Sequence of chain B:
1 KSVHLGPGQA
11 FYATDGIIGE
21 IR

These two protein chains interact to form a complex.

Sequence of chain A:
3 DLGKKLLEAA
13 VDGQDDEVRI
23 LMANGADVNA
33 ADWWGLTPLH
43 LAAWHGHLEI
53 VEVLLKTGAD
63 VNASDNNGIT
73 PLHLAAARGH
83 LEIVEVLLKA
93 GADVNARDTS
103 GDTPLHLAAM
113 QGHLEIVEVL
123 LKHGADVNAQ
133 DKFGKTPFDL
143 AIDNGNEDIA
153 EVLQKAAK

Residue-level contacts at the interface:
Residue Q113 in chain A contacts residue F11 in chain B (closest heavy-atom distance 4.5 Å).
Residue V13 in chain A is in contact with residue R22 in chain B (closest heavy-atom distance 4.2 Å).
Residue L76 in chain A interacts with residue T14 in chain B (closest heavy-atom distance 4.0 Å).
Residue I71 in chain A contacts residue F11 in chain B (closest heavy-atom distance 3.7 Å).
Residue W46 in chain A is in contact with residue I18 in chain B (closest heavy-atom distance 3.3 Å).
Residue W36 in chain A is in contact with residue I17 in chain B (closest heavy-atom distance 3.7 Å).
Residue W46 in chain A interacts with residue G19 in chain B (closest heavy-atom distance 4.4 Å).
Residue R80 in chain A is in contact with residue D15 in chain B (closest heavy-atom distance 3.1 Å).
Residue D133 in chain A is in contact with residue P7 in chain B (closest heavy-atom distance 3.5 Å).
Residue K137 in chain A contacts residue P7 in chain B (closest heavy-atom distance 3.9 Å).
Residue M112 in chain A contacts residue G8 in chain B (closest heavy-atom distance 3.8 Å).
Residue F135 in chain A interacts with residue P7 in chain B (closest heavy-atom distance 3.4 Å).
Residue L38 in chain A contacts residue T14 in chain B (closest heavy-atom distance 3.9 Å).
Residue M112 in chain A contacts residue P7 in chain B (closest heavy-atom distance 3.8 Å).
Residue S102 in chain A is in contact with residue Q9 in chain B (closest heavy-atom distance 3.4 Å).
Residue M112 in chain A interacts with residue Y12 in chain B (closest heavy-atom distance 3.8 Å).
Residue S102 in chain A interacts with residue A10 in chain B (closest heavy-atom distance 2.9 Å).
Residue W46 in chain A interacts with residue D15 in chain B (closest heavy-atom distance 2.8 Å).
Residue N69 in chain A is in contact with residue I17 in chain B (closest heavy-atom distance 4.1 Å).
Residue N69 in chain A interacts with residue T14 in chain B (closest heavy-atom distance 2.8 Å).
Residue L43 in chain A contacts residue I18 in chain B (closest heavy-atom distance 3.7 Å).
Residue L76 in chain A is in contact with residue F11 in chain B (closest heavy-atom distance 4.0 Å).
Residue I71 in chain A contacts residue T14 in chain B (closest heavy-atom distance 3.7 Å).
Residue L142 in chain A is in contact with residue P7 in chain B (closest heavy-atom distance 3.5 Å).
Residue D104 in chain A is in contact with residue G8 in chain B (closest heavy-atom distance 2.8 Å).
Residue D100 in chain A contacts residue F11 in chain B (closest heavy-atom distance 4.1 Å).
Residue Q113 in chain A interacts with residue Y12 in chain B (closest heavy-atom distance 2.7 Å).
Residue I71 in chain A interacts with residue A10 in chain B (closest heavy-atom distance 3.9 Å).
Residue H47 in chain A interacts with residue R22 in chain B (closest heavy-atom distance 3.0 Å).
Residue D104 in chain A contacts residue Q9 in chain B (closest heavy-atom distance 4.4 Å).
Residue L109 in chain A interacts with residue F11 in chain B (closest heavy-atom distance 3.8 Å).
Residue T101 in chain A contacts residue A10 in chain B (closest heavy-atom distance 3.6 Å).
Residue F135 in chain A is in contact with residue G6 in chain B (closest heavy-atom distance 3.2 Å).
Residue D104 in chain A contacts residue G6 in chain B (closest heavy-atom distance 4.9 Å).
Residue L38 in chain A interacts with residue I17 in chain B (closest heavy-atom distance 3.8 Å).
Residue F135 in chain A interacts with residue Q9 in chain B (closest heavy-atom distance 3.7 Å).
Residue N69 in chain A interacts with residue A10 in chain B (closest heavy-atom distance 3.6 Å).
Residue L43 in chain A contacts residue I21 in chain B (closest heavy-atom distance 4.7 Å).
Residue V13 in chain A is in contact with residue I18 in chain B (closest heavy-atom distance 4.2 Å).
Residue A79 in chain A is in contact with residue F11 in chain B (closest heavy-atom distance 3.3 Å).
Residue D100 in chain A is in contact with residue A10 in chain B (closest heavy-atom distance 3.6 Å).
Residue W46 in chain A is in contact with residue R22 in chain B (closest heavy-atom distance 3.3 Å).
Residue D104 in chain A interacts with residue P7 in chain B (closest heavy-atom distance 3.8 Å).
Residue H75 in chain A is in contact with residue F11 in chain B (closest heavy-atom distance 4.9 Å).
Residue L38 in chain A interacts with residue I18 in chain B (closest heavy-atom distance 3.7 Å).
Residue M112 in chain A is in contact with residue F11 in chain B (closest heavy-atom distance 4.2 Å).
Residue N69 in chain A interacts with residue A13 in chain B (closest heavy-atom distance 3.6 Å).
Residue S102 in chain A is in contact with residue G6 in chain B (closest heavy-atom distance 4.4 Å).
Residue S102 in chain A is in contact with residue G8 in chain B (closest heavy-atom distance 4.5 Å).
Residue R80 in chain A contacts residue R22 in chain B (closest heavy-atom distance 4.7 Å).
Residue L76 in chain A interacts with residue I18 in chain B (closest heavy-atom distance 3.9 Å).
Residue H42 in chain A contacts residue I18 in chain B (closest heavy-atom distance 4.8 Å).
Residue D67 in chain A is in contact with residue T14 in chain B (closest heavy-atom distance 2.6 Å).
Residue D133 in chain A contacts residue G8 in chain B (closest heavy-atom distance 4.7 Å).
Residue L109 in chain A contacts residue G8 in chain B (closest heavy-atom distance 4.2 Å).
Residue V13 in chain A is in contact with residue I21 in chain B (closest heavy-atom distance 4.6 Å).
Residue R80 in chain A contacts residue F11 in chain B (closest heavy-atom distance 4.3 Å).